These two protein chains interact to form a complex.

Interface contacts:
Residue K35 in the first protein is in contact with residue W6 in the second protein (closest heavy-atom distance 4.3 Å).
Residue R36 in the first protein contacts residue G5 in the second protein (closest heavy-atom distance 3.6 Å).
Residue K35 in the first protein is in contact with residue M8 in the second protein (closest heavy-atom distance 2.9 Å).
Residue I9 in the first protein contacts residue W6 in the second protein (closest heavy-atom distance 3.7 Å).
Residue D8 in the first protein interacts with residue W6 in the second protein (closest heavy-atom distance 5.0 Å).
Residue R33 in the first protein is in contact with residue Y7 in the second protein (closest heavy-atom distance 3.4 Å).
Residue T24 in the first protein contacts residue M8 in the second protein (closest heavy-atom distance 3.6 Å).
Residue K35 in the first protein interacts with residue Y7 in the second protein (closest heavy-atom distance 3.4 Å).
Residue P7 in the first protein is in contact with residue D4 in the second protein (closest heavy-atom distance 4.3 Å).
Residue R36 in the first protein is in contact with residue W6 in the second protein (closest heavy-atom distance 3.5 Å).
Residue R36 in the first protein interacts with residue Y7 in the second protein (closest heavy-atom distance 3.1 Å).
Residue V37 in the first protein interacts with residue W6 in the second protein (closest heavy-atom distance 2.8 Å).
Residue R33 in the first protein interacts with residue W3 in the second protein (closest heavy-atom distance 3.4 Å).
Residue D27 in the first protein interacts with residue Y7 in the second protein (closest heavy-atom distance 2.6 Å).
Residue R33 in the first protein contacts residue M8 in the second protein (closest heavy-atom distance 3.1 Å).
Residue R36 in the first protein contacts residue D4 in the second protein (closest heavy-atom distance 2.8 Å).
Residue V37 in the first protein contacts residue M8 in the second protein (closest heavy-atom distance 4.0 Å).
Residue F65 in the first protein contacts residue W6 in the second protein (closest heavy-atom distance 3.4 Å).
Residue G34 in the first protein contacts residue Y7 in the second protein (closest heavy-atom distance 3.4 Å).
Residue P7 in the first protein contacts residue W6 in the second protein (closest heavy-atom distance 3.0 Å).
Residue F29 in the first protein interacts with residue Y7 in the second protein (closest heavy-atom distance 3.9 Å).
Residue V37 in the first protein interacts with residue Y7 in the second protein (closest heavy-atom distance 4.7 Å).
Residue T6 in the first protein interacts with residue W6 in the second protein (closest heavy-atom distance 3.5 Å).
Residue G34 in the first protein interacts with residue M8 in the second protein (closest heavy-atom distance 3.9 Å).

Sequence of the second protein:
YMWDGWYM

Sequence of the first protein:
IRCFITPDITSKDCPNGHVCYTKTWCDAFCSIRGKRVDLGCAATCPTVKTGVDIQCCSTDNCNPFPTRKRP